These two protein chains interact to form a complex.

Sequence of chain A:
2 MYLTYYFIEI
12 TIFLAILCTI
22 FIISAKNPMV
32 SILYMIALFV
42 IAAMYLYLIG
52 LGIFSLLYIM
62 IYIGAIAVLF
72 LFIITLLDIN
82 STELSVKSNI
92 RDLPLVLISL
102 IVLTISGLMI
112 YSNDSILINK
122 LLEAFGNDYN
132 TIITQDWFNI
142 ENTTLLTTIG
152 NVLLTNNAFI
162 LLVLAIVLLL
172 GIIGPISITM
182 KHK

Residue-level contacts at the interface:
Residue F160 in chain A is in contact with residue Y19 in chain B (closest heavy-atom distance 3.9 Å).

Sequence of chain B:
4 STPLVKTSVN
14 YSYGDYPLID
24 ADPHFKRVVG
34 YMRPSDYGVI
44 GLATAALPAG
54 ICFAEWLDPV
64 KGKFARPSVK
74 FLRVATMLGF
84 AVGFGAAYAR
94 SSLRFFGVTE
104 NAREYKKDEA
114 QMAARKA